Sequence of protein 2:
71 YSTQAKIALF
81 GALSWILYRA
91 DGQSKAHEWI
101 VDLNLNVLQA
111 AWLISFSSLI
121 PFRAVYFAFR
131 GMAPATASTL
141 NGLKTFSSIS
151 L

The following describes two proteins that form a bound complex.

Sequence of protein 1:
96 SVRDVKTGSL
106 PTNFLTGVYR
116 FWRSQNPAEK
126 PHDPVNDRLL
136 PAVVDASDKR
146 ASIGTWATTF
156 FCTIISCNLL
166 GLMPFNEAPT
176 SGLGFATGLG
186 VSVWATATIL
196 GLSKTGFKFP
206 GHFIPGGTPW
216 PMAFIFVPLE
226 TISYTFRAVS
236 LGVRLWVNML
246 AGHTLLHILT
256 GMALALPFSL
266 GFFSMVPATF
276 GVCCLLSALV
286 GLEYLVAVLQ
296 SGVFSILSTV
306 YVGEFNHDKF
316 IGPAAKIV

Residue-level contacts at the interface:
Residue N108 in protein 1 contacts residue R130 in protein 2 (closest heavy-atom distance 4.4 Å).
Residue H248 in protein 1 is in contact with residue L105 in protein 2 (closest heavy-atom distance 3.9 Å).
Residue G286 in protein 1 is in contact with residue W112 in protein 2 (closest heavy-atom distance 3.9 Å).
Residue V285 in protein 1 contacts residue Q109 in protein 2 (closest heavy-atom distance 4.5 Å).
Residue L259 in protein 1 is in contact with residue I100 in protein 2 (closest heavy-atom distance 3.7 Å).
Residue G103 in protein 1 is in contact with residue T136 in protein 2 (closest heavy-atom distance 4.2 Å).
Residue Y289 in protein 1 contacts residue F116 in protein 2 (closest heavy-atom distance 4.0 Å).
Residue L105 in protein 1 interacts with residue Y126 in protein 2 (closest heavy-atom distance 4.1 Å).
Residue N108 in protein 1 interacts with residue M132 in protein 2 (closest heavy-atom distance 3.5 Å).
Residue L251 in protein 1 interacts with residue L108 in protein 2 (closest heavy-atom distance 4.6 Å).
Residue H252 in protein 1 is in contact with residue E98 in protein 2 (closest heavy-atom distance 4.3 Å).
Residue L259 in protein 1 contacts residue N104 in protein 2 (closest heavy-atom distance 3.6 Å).
Residue T102 in protein 1 contacts residue T136 in protein 2 (closest heavy-atom distance 4.5 Å).
Residue T255 in protein 1 interacts with residue I100 in protein 2 (closest heavy-atom distance 4.4 Å).
Residue P169 in protein 1 is in contact with residue A110 in protein 2 (closest heavy-atom distance 3.8 Å).
Residue P169 in protein 1 contacts residue L113 in protein 2 (closest heavy-atom distance 4.1 Å).
Residue L167 in protein 1 is in contact with residue F116 in protein 2 (closest heavy-atom distance 4.4 Å).
Residue N171 in protein 1 contacts residue R89 in protein 2 (closest heavy-atom distance 4.6 Å).
Residue L167 in protein 1 contacts residue Q109 in protein 2 (closest heavy-atom distance 3.3 Å).
Residue T255 in protein 1 is in contact with residue L105 in protein 2 (closest heavy-atom distance 4.1 Å).
Residue P169 in protein 1 is in contact with residue Q109 in protein 2 (closest heavy-atom distance 4.4 Å).
Residue G103 in protein 1 contacts residue Y126 in protein 2 (closest heavy-atom distance 4.1 Å).
Residue G103 in protein 1 is in contact with residue R130 in protein 2 (closest heavy-atom distance 4.0 Å).
Residue H252 in protein 1 is in contact with residue D102 in protein 2 (closest heavy-atom distance 3.4 Å).
Residue L165 in protein 1 interacts with residue Q109 in protein 2 (closest heavy-atom distance 4.6 Å).
Residue N171 in protein 1 contacts residue Q109 in protein 2 (closest heavy-atom distance 4.0 Å).
Residue E172 in protein 1 contacts residue L105 in protein 2 (closest heavy-atom distance 4.0 Å).
Residue T111 in protein 1 interacts with residue A133 in protein 2 (closest heavy-atom distance 3.6 Å).
Residue V285 in protein 1 contacts residue W112 in protein 2 (closest heavy-atom distance 3.6 Å).
Residue N108 in protein 1 contacts residue F129 in protein 2 (closest heavy-atom distance 3.3 Å).
Residue L281 in protein 1 contacts residue L108 in protein 2 (closest heavy-atom distance 3.7 Å).
Residue S282 in protein 1 is in contact with residue L108 in protein 2 (closest heavy-atom distance 4.3 Å).
Residue N108 in protein 1 contacts residue A133 in protein 2 (closest heavy-atom distance 3.6 Å).
Residue N171 in protein 1 contacts residue W85 in protein 2 (closest heavy-atom distance 4.4 Å).
Residue F170 in protein 1 interacts with residue N106 in protein 2 (closest heavy-atom distance 3.2 Å).
Residue A283 in protein 1 interacts with residue W112 in protein 2 (closest heavy-atom distance 4.4 Å).
Residue F170 in protein 1 is in contact with residue Q93 in protein 2 (closest heavy-atom distance 4.1 Å).
Residue R115 in protein 1 is in contact with residue P134 in protein 2 (closest heavy-atom distance 3.5 Å).
Residue S282 in protein 1 interacts with residue W112 in protein 2 (closest heavy-atom distance 2.8 Å).
Residue M168 in protein 1 contacts residue L113 in protein 2 (closest heavy-atom distance 4.5 Å).
Residue F170 in protein 1 is in contact with residue I86 in protein 2 (closest heavy-atom distance 3.6 Å).
Residue F170 in protein 1 is in contact with residue A90 in protein 2 (closest heavy-atom distance 3.9 Å).
Residue F170 in protein 1 contacts residue R89 in protein 2 (closest heavy-atom distance 3.2 Å).
Residue E172 in protein 1 contacts residue R89 in protein 2 (closest heavy-atom distance 3.4 Å).
Residue T255 in protein 1 interacts with residue V101 in protein 2 (closest heavy-atom distance 3.4 Å).
Residue T255 in protein 1 contacts residue N104 in protein 2 (closest heavy-atom distance 3.7 Å).
Residue L251 in protein 1 is in contact with residue L105 in protein 2 (closest heavy-atom distance 3.7 Å).
Residue P169 in protein 1 is in contact with residue N106 in protein 2 (closest heavy-atom distance 4.0 Å).
Residue M168 in protein 1 is in contact with residue Q109 in protein 2 (closest heavy-atom distance 2.9 Å).
Residue G112 in protein 1 is in contact with residue M132 in protein 2 (closest heavy-atom distance 3.6 Å).
Residue L105 in protein 1 contacts residue F129 in protein 2 (closest heavy-atom distance 3.6 Å).
Residue G166 in protein 1 interacts with residue Q109 in protein 2 (closest heavy-atom distance 2.4 Å).
Residue F109 in protein 1 contacts residue F129 in protein 2 (closest heavy-atom distance 3.7 Å).
Residue H252 in protein 1 is in contact with residue L105 in protein 2 (closest heavy-atom distance 3.7 Å).
Residue H252 in protein 1 contacts residue V101 in protein 2 (closest heavy-atom distance 3.3 Å).
Residue N108 in protein 1 is in contact with residue T136 in protein 2 (closest heavy-atom distance 2.8 Å).
Residue V285 in protein 1 is in contact with residue L108 in protein 2 (closest heavy-atom distance 3.7 Å).
Residue G256 in protein 1 interacts with residue V101 in protein 2 (closest heavy-atom distance 4.2 Å).
Residue K101 in protein 1 is in contact with residue Y126 in protein 2 (closest heavy-atom distance 4.5 Å).
Residue L167 in protein 1 interacts with residue L113 in protein 2 (closest heavy-atom distance 3.4 Å).